Sequence of protein 1:
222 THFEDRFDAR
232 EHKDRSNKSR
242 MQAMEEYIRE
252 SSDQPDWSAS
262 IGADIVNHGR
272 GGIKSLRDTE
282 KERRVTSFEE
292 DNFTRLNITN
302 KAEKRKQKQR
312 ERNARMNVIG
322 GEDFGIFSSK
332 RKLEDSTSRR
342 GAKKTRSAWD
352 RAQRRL

Interface contacts:
Residue F1728 in protein 2 interacts with residue S348 in protein 1 (closest heavy-atom distance 4.9 Å).
Residue A1775 in protein 2 contacts residue L357 in protein 1 (closest heavy-atom distance 4.2 Å).
Residue A1775 in protein 2 interacts with residue A353 in protein 1 (closest heavy-atom distance 3.9 Å).
Residue G1727 in protein 2 is in contact with residue W350 in protein 1 (closest heavy-atom distance 4.7 Å).
Residue M1778 in protein 2 contacts residue R356 in protein 1 (closest heavy-atom distance 3.6 Å).
Residue F1726 in protein 2 is in contact with residue W350 in protein 1 (closest heavy-atom distance 3.9 Å).
Residue V1779 in protein 2 is in contact with residue A353 in protein 1 (closest heavy-atom distance 4.7 Å).

Sequence of protein 2:
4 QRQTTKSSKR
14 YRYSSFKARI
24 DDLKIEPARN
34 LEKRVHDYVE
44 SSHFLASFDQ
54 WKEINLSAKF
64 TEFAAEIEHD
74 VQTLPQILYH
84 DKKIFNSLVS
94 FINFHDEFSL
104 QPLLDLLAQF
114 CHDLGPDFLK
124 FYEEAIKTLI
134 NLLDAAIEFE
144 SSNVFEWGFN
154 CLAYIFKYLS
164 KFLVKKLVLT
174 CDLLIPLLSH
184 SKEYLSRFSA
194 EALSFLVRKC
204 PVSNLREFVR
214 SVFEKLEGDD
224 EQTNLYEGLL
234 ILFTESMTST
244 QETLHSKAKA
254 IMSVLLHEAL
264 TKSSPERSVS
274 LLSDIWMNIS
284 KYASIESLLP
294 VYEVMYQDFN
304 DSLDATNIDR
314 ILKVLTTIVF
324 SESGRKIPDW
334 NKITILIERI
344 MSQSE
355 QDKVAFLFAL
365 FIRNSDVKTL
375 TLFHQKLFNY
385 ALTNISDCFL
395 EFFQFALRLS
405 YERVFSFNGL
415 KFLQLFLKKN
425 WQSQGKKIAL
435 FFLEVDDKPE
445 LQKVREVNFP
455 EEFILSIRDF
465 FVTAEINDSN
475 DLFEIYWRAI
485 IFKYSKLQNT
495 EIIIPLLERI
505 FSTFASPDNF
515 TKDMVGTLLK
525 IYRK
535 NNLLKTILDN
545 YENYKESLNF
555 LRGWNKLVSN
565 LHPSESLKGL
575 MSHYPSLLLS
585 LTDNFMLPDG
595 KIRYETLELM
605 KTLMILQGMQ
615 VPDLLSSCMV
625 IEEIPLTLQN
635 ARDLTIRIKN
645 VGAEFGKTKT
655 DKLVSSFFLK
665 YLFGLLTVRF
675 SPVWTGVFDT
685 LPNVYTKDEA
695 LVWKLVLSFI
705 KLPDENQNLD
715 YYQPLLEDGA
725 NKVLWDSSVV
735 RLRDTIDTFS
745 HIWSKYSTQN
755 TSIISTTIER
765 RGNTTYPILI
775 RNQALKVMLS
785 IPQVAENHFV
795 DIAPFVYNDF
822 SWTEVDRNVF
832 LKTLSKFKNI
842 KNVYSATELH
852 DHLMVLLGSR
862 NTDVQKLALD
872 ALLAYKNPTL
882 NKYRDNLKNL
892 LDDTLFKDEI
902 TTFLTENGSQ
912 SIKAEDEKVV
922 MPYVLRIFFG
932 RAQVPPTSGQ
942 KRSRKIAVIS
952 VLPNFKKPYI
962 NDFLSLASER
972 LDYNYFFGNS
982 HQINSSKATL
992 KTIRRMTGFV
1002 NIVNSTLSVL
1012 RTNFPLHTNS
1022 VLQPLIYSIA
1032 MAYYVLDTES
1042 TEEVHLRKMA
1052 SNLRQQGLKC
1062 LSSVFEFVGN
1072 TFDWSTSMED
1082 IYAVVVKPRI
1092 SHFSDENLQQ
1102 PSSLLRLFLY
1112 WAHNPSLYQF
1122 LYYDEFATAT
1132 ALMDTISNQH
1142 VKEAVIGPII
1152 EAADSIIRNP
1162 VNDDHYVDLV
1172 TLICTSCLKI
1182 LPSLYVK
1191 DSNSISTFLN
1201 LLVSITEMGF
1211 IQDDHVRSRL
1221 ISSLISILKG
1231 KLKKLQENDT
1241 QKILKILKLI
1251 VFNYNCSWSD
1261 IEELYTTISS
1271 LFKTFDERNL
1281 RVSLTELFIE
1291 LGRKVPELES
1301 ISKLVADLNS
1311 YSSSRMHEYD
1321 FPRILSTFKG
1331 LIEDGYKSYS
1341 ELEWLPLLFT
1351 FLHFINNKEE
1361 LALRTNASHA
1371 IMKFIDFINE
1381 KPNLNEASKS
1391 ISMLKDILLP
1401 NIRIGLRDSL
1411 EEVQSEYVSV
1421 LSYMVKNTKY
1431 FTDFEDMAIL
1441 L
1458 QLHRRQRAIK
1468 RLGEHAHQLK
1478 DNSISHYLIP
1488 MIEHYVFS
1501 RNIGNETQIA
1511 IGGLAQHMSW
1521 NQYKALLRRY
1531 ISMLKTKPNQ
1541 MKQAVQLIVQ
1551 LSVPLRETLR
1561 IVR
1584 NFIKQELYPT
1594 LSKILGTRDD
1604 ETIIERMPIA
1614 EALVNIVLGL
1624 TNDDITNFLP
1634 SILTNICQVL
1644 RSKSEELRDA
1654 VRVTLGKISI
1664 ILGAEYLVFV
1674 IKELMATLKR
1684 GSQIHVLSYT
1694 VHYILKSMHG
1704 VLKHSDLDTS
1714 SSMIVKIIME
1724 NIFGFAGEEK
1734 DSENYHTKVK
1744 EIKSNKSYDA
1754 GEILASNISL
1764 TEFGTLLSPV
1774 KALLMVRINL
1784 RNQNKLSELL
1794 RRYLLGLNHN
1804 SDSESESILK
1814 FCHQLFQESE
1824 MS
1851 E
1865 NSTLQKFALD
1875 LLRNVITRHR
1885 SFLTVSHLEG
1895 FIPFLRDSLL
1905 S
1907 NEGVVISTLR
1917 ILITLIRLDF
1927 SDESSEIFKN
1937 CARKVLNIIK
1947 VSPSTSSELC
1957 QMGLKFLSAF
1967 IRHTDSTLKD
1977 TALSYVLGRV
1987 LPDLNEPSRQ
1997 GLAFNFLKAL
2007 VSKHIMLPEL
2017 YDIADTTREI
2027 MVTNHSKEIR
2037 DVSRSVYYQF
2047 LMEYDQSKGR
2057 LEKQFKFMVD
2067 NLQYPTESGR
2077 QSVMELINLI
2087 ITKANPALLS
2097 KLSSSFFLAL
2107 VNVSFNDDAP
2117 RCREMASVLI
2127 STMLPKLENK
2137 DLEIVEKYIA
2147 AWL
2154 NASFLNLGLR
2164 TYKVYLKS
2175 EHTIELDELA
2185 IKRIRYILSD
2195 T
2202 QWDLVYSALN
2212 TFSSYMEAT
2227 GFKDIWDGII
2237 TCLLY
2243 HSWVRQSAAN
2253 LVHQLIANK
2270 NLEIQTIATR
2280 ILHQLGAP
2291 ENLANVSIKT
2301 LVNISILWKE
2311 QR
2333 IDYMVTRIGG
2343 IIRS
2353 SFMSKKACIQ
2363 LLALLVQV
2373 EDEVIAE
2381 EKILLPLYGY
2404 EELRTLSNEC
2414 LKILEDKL

These two protein chains interact to form a complex.